Sequence of chain A:
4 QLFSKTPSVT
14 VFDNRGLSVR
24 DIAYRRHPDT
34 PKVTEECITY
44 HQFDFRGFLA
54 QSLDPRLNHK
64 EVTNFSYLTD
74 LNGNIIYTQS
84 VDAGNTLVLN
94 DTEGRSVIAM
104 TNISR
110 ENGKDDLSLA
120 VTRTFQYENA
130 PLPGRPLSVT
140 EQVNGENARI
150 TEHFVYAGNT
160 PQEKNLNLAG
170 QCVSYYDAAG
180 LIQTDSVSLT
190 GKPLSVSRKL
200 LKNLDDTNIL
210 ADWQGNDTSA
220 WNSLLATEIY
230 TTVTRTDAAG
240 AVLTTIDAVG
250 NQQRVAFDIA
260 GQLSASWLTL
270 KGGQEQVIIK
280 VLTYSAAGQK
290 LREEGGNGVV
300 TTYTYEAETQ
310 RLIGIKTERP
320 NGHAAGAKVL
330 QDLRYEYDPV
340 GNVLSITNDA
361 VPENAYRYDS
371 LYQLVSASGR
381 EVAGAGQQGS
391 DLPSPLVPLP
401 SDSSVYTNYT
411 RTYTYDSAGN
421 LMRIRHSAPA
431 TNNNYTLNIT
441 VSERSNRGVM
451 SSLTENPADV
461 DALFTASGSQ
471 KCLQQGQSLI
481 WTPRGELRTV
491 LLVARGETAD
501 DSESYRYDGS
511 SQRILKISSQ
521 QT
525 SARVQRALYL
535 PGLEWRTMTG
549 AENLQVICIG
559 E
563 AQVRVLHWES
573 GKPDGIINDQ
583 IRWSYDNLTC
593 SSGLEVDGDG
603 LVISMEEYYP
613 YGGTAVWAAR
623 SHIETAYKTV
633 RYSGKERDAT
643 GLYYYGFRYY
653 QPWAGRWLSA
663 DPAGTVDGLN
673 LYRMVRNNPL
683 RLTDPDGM

Sequence of chain B:
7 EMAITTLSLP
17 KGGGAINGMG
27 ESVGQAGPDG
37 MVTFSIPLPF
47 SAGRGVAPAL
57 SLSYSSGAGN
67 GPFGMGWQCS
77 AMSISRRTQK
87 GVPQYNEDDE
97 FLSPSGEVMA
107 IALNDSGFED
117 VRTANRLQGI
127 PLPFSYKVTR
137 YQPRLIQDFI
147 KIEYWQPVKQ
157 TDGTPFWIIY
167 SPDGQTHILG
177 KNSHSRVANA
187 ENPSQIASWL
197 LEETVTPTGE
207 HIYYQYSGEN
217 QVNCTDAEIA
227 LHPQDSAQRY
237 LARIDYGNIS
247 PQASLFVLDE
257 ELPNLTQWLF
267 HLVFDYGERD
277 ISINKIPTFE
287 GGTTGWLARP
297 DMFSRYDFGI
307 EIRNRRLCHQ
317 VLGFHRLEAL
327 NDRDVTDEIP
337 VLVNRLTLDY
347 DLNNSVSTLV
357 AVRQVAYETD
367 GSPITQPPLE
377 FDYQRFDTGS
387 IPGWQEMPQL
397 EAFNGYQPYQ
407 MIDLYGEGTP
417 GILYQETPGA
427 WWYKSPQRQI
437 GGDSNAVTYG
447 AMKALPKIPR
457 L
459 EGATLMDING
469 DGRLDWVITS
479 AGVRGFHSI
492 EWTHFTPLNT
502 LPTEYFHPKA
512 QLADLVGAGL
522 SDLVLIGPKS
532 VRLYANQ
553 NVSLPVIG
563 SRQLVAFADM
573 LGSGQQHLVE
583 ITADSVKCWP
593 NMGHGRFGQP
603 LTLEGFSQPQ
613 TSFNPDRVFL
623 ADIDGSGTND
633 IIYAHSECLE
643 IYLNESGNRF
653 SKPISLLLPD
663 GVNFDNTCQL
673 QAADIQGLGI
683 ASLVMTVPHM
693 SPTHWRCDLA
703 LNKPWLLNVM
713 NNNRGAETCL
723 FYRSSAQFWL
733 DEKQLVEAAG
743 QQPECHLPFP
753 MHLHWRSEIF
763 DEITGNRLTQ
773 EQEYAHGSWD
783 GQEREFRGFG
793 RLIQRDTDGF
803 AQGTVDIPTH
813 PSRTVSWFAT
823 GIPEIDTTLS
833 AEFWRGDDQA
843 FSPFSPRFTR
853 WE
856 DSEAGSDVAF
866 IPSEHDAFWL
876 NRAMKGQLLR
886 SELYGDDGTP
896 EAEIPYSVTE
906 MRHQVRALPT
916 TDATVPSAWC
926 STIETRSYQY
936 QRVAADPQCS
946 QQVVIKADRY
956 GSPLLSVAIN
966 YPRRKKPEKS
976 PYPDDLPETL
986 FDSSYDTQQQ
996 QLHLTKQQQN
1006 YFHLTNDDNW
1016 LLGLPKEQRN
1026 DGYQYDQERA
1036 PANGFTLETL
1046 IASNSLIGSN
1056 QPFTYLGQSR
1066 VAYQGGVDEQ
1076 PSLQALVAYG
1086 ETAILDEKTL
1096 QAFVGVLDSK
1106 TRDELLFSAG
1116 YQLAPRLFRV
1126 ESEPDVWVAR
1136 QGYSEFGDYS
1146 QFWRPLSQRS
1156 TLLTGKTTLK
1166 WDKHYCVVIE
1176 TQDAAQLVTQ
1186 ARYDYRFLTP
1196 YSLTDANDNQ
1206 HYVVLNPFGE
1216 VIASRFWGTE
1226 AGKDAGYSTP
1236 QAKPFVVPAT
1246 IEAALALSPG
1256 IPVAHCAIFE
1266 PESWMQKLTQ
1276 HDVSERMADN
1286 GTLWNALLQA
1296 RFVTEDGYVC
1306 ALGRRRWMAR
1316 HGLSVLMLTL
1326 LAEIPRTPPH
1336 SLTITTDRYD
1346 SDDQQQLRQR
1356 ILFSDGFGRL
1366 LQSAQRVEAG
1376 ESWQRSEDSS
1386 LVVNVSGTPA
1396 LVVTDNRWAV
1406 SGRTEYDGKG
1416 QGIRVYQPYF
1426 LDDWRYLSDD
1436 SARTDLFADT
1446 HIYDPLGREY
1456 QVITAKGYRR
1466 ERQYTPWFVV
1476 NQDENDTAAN

Contacts between the two chains:
Residue N1204 in chain B interacts with residue L188 in chain A (closest heavy-atom distance 3.3 Å).
Residue G1115 in chain B is in contact with residue T95 in chain A (closest heavy-atom distance 3.3 Å).
Residue N1202 in chain B is in contact with residue N166 in chain A (closest heavy-atom distance 3.3 Å).
Residue Q993 in chain B interacts with residue H44 in chain A (closest heavy-atom distance 3.0 Å).
Residue G1160 in chain B is in contact with residue L131 in chain A (closest heavy-atom distance 3.1 Å).
Residue N1476 in chain B contacts residue P10 in chain A (closest heavy-atom distance 3.2 Å).
Residue F1473 in chain B is in contact with residue T13 in chain A (closest heavy-atom distance 3.0 Å).
Residue Q1029 in chain B interacts with residue F48 in chain A (closest heavy-atom distance 3.2 Å).
Residue D1481 in chain B is in contact with residue T9 in chain A (closest heavy-atom distance 2.6 Å).
Residue N1480 in chain B interacts with residue Y372 in chain A (closest heavy-atom distance 3.3 Å).
Residue N1480 in chain B contacts residue D337 in chain A (closest heavy-atom distance 2.6 Å).
Residue I1089 in chain B is in contact with residue D73 in chain A (closest heavy-atom distance 3.2 Å).
Residue A1230 in chain B is in contact with residue L188 in chain A (closest heavy-atom distance 3.3 Å).
Residue E1373 in chain B is in contact with residue I258 in chain A (closest heavy-atom distance 2.6 Å).
Residue N1476 in chain B contacts residue S11 in chain A (closest heavy-atom distance 2.7 Å).
Residue K1461 in chain B is in contact with residue E305 in chain A (closest heavy-atom distance 2.4 Å).
Residue Q996 in chain B interacts with residue N17 in chain A (closest heavy-atom distance 2.6 Å).
Residue F1425 in chain B contacts residue A285 in chain A (closest heavy-atom distance 3.3 Å).
Residue L1352 in chain B interacts with residue I258 in chain A (closest heavy-atom distance 3.3 Å).
Residue N1202 in chain B is in contact with residue A168 in chain A (closest heavy-atom distance 3.0 Å).
Residue D1478 in chain B interacts with residue Y372 in chain A (closest heavy-atom distance 2.5 Å).
Residue N1480 in chain B contacts residue V339 in chain A (closest heavy-atom distance 3.0 Å).
Residue R1353 in chain B contacts residue I258 in chain A (closest heavy-atom distance 3.1 Å).
Residue N1204 in chain B contacts residue N166 in chain A (closest heavy-atom distance 2.9 Å).
Residue Q1181 in chain B contacts residue N158 in chain A (closest heavy-atom distance 3.2 Å).
Residue A1114 in chain B contacts residue T95 in chain A (closest heavy-atom distance 3.1 Å).
Residue S989 in chain B contacts residue V14 in chain A (closest heavy-atom distance 3.3 Å).
Residue S1155 in chain B contacts residue E96 in chain A (closest heavy-atom distance 3.1 Å).
Residue I1089 in chain B is in contact with residue L74 in chain A (closest heavy-atom distance 2.7 Å).
Residue W1472 in chain B contacts residue F15 in chain A (closest heavy-atom distance 2.8 Å).
Residue S988 in chain B contacts residue E39 in chain A (closest heavy-atom distance 2.6 Å).
Residue T1224 in chain B interacts with residue N166 in chain A (closest heavy-atom distance 2.9 Å).
Residue S988 in chain B contacts residue R23 in chain A (closest heavy-atom distance 2.8 Å).
Residue Y1116 in chain B contacts residue N93 in chain A (closest heavy-atom distance 2.5 Å).
Residue A1179 in chain B contacts residue P130 in chain A (closest heavy-atom distance 3.2 Å).
Residue T1224 in chain B contacts residue N164 in chain A (closest heavy-atom distance 3.3 Å).
Residue L985 in chain B interacts with residue Y27 in chain A (closest heavy-atom distance 3.3 Å).
Residue Y1232 in chain B contacts residue A237 in chain A (closest heavy-atom distance 3.3 Å).
Residue A1114 in chain B interacts with residue D94 in chain A (closest heavy-atom distance 3.1 Å).
Residue Q993 in chain B is in contact with residue F46 in chain A (closest heavy-atom distance 2.9 Å).
Residue D1342 in chain B interacts with residue A237 in chain A (closest heavy-atom distance 3.1 Å).
Residue R1343 in chain B contacts residue L242 in chain A (closest heavy-atom distance 3.3 Å).
Residue Q1422 in chain B contacts residue E307 in chain A (closest heavy-atom distance 2.8 Å).
Residue Q994 in chain B interacts with residue F15 in chain A (closest heavy-atom distance 3.0 Å).
Residue Q943 in chain B interacts with residue D16 in chain A (closest heavy-atom distance 2.7 Å).
Residue Q943 in chain B is in contact with residue N17 in chain A (closest heavy-atom distance 3.0 Å).
Residue N965 in chain B interacts with residue N17 in chain A (closest heavy-atom distance 3.2 Å).
Residue A1180 in chain B is in contact with residue N158 in chain A (closest heavy-atom distance 3.2 Å).
Residue T1156 in chain B interacts with residue E96 in chain A (closest heavy-atom distance 2.4 Å).
Residue L1182 in chain B contacts residue N158 in chain A (closest heavy-atom distance 3.1 Å).
Residue Y966 in chain B interacts with residue N17 in chain A (closest heavy-atom distance 3.2 Å).
Residue V1474 in chain B contacts residue T13 in chain A (closest heavy-atom distance 2.9 Å).
Residue E1225 in chain B contacts residue L188 in chain A (closest heavy-atom distance 2.6 Å).
Residue A1201 in chain B interacts with residue K163 in chain A (closest heavy-atom distance 3.3 Å).
Residue Y990 in chain B contacts residue R23 in chain A (closest heavy-atom distance 3.3 Å).
Residue Q1422 in chain B contacts residue Q309 in chain A (closest heavy-atom distance 3.2 Å).
Residue D991 in chain B interacts with residue R23 in chain A (closest heavy-atom distance 2.9 Å).
Residue Q1351 in chain B contacts residue F256 in chain A (closest heavy-atom distance 2.9 Å).
Residue E1373 in chain B contacts residue D257 in chain A (closest heavy-atom distance 3.2 Å).
Residue T984 in chain B contacts residue E39 in chain A (closest heavy-atom distance 2.7 Å).

These two protein chains interact to form a complex.